This data describes a binding interaction between two proteins.

Interface contacts:
Residue Y59 in the second protein contacts residue K1 in the first protein (closest heavy-atom distance 3.8 Å).
Residue S70 in the second protein contacts residue I8 in the first protein (closest heavy-atom distance 4.9 Å).
Residue Q155 in the second protein is in contact with residue I7 in the first protein (closest heavy-atom distance 4.0 Å).
Residue Y74 in the second protein is in contact with residue I8 in the first protein (closest heavy-atom distance 4.6 Å).
Residue Y159 in the second protein is in contact with residue N4 in the first protein (closest heavy-atom distance 5.0 Å).
Residue L156 in the second protein interacts with residue P9 in the first protein (closest heavy-atom distance 4.9 Å).
Residue T73 in the second protein interacts with residue P9 in the first protein (closest heavy-atom distance 3.8 Å).
Residue Y74 in the second protein contacts residue F11 in the first protein (closest heavy-atom distance 5.0 Å).
Residue Y159 in the second protein contacts residue A2 in the first protein (closest heavy-atom distance 3.8 Å).
Residue I95 in the second protein interacts with residue F11 in the first protein (closest heavy-atom distance 3.6 Å).
Residue Q155 in the second protein is in contact with residue P5 in the first protein (closest heavy-atom distance 3.6 Å).
Residue Y7 in the second protein is in contact with residue K1 in the first protein (closest heavy-atom distance 3.0 Å).
Residue F33 in the second protein is in contact with residue K1 in the first protein (closest heavy-atom distance 4.8 Å).
Residue W167 in the second protein is in contact with residue K1 in the first protein (closest heavy-atom distance 3.4 Å).
Residue W147 in the second protein contacts residue M10 in the first protein (closest heavy-atom distance 2.8 Å).
Residue I80 in the second protein is in contact with residue F11 in the first protein (closest heavy-atom distance 3.6 Å).
Residue E63 in the second protein is in contact with residue A2 in the first protein (closest heavy-atom distance 2.9 Å).
Residue Y123 in the second protein interacts with residue F11 in the first protein (closest heavy-atom distance 3.7 Å).
Residue E63 in the second protein interacts with residue K1 in the first protein (closest heavy-atom distance 3.5 Å).
Residue Y171 in the second protein contacts residue K1 in the first protein (closest heavy-atom distance 2.7 Å).
Residue N66 in the second protein is in contact with residue N4 in the first protein (closest heavy-atom distance 3.5 Å).
Residue Y7 in the second protein contacts residue A2 in the first protein (closest heavy-atom distance 3.4 Å).
Residue A81 in the second protein is in contact with residue F11 in the first protein (closest heavy-atom distance 4.6 Å).
Residue Y99 in the second protein interacts with residue F3 in the first protein (closest heavy-atom distance 3.0 Å).
Residue L156 in the second protein is in contact with residue F3 in the first protein (closest heavy-atom distance 3.7 Å).
Residue I143 in the second protein interacts with residue F11 in the first protein (closest heavy-atom distance 2.8 Å).
Residue E76 in the second protein contacts residue M10 in the first protein (closest heavy-atom distance 3.2 Å).
Residue I143 in the second protein is in contact with residue M10 in the first protein (closest heavy-atom distance 4.6 Å).
Residue W147 in the second protein contacts residue F11 in the first protein (closest heavy-atom distance 4.0 Å).
Residue Y99 in the second protein contacts residue A2 in the first protein (closest heavy-atom distance 3.3 Å).
Residue N77 in the second protein contacts residue F11 in the first protein (closest heavy-atom distance 2.9 Å).
Residue K146 in the second protein interacts with residue F11 in the first protein (closest heavy-atom distance 2.8 Å).
Residue V152 in the second protein is in contact with residue P9 in the first protein (closest heavy-atom distance 3.8 Å).
Residue N77 in the second protein contacts residue P9 in the first protein (closest heavy-atom distance 3.6 Å).
Residue I142 in the second protein interacts with residue F11 in the first protein (closest heavy-atom distance 4.7 Å).
Residue Y9 in the second protein contacts residue F3 in the first protein (closest heavy-atom distance 4.4 Å).
Residue N77 in the second protein contacts residue M10 in the first protein (closest heavy-atom distance 3.3 Å).
Residue Q155 in the second protein interacts with residue F3 in the first protein (closest heavy-atom distance 3.8 Å).
Residue S116 in the second protein contacts residue F11 in the first protein (closest heavy-atom distance 4.5 Å).
Residue N66 in the second protein contacts residue F3 in the first protein (closest heavy-atom distance 3.0 Å).
Residue I80 in the second protein interacts with residue M10 in the first protein (closest heavy-atom distance 4.0 Å).
Residue M5 in the second protein contacts residue K1 in the first protein (closest heavy-atom distance 4.0 Å).
Residue N66 in the second protein is in contact with residue A2 in the first protein (closest heavy-atom distance 3.6 Å).
Residue Y84 in the second protein contacts residue F11 in the first protein (closest heavy-atom distance 2.7 Å).
Residue Y9 in the second protein is in contact with residue A2 in the first protein (closest heavy-atom distance 3.9 Å).
Residue Y159 in the second protein interacts with residue F3 in the first protein (closest heavy-atom distance 3.5 Å).
Residue T73 in the second protein contacts residue I8 in the first protein (closest heavy-atom distance 2.7 Å).
Residue W147 in the second protein is in contact with residue P9 in the first protein (closest heavy-atom distance 3.6 Å).
Residue G62 in the second protein is in contact with residue N4 in the first protein (closest heavy-atom distance 4.8 Å).
Residue A69 in the second protein is in contact with residue I8 in the first protein (closest heavy-atom distance 4.8 Å).
Residue K146 in the second protein contacts residue M10 in the first protein (closest heavy-atom distance 4.5 Å).
Residue Y159 in the second protein is in contact with residue K1 in the first protein (closest heavy-atom distance 2.7 Å).
Residue T73 in the second protein contacts residue M10 in the first protein (closest heavy-atom distance 4.1 Å).
Residue Q155 in the second protein interacts with residue E6 in the first protein (closest heavy-atom distance 4.5 Å).
Residue M45 in the second protein interacts with residue A2 in the first protein (closest heavy-atom distance 4.8 Å).

Sequence of the first protein:
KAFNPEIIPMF

Sequence of the second protein:
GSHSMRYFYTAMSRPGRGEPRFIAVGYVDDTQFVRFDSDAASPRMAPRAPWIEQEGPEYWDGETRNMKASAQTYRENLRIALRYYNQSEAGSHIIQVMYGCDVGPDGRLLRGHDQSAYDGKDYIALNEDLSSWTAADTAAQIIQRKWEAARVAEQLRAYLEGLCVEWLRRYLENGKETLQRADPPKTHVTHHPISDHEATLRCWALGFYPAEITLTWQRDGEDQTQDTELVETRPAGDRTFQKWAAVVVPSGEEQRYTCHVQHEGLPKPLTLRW